The following describes two proteins that form a bound complex.

Interface contacts:
Residue L297 in the second protein is in contact with residue L5 in the first protein (closest heavy-atom distance 3.6 Å).
Residue F258 in the second protein contacts residue Y6 in the first protein (closest heavy-atom distance 3.4 Å).
Residue P299 in the second protein is in contact with residue S4 in the first protein (closest heavy-atom distance 3.2 Å).
Residue V261 in the second protein contacts residue Y6 in the first protein (closest heavy-atom distance 3.9 Å).
Residue R265 in the second protein is in contact with residue S4 in the first protein (closest heavy-atom distance 3.9 Å).
Residue L297 in the second protein contacts residue S4 in the first protein (closest heavy-atom distance 3.7 Å).
Residue R265 in the second protein contacts residue Y6 in the first protein (closest heavy-atom distance 3.5 Å).
Residue P299 in the second protein contacts residue L5 in the first protein (closest heavy-atom distance 4.5 Å).
Residue R262 in the second protein interacts with residue Y6 in the first protein (closest heavy-atom distance 3.2 Å).
Residue R265 in the second protein contacts residue E7 in the first protein (closest heavy-atom distance 3.2 Å).
Residue A296 in the second protein is in contact with residue L5 in the first protein (closest heavy-atom distance 3.2 Å).
Residue L297 in the second protein is in contact with residue Y6 in the first protein (closest heavy-atom distance 3.4 Å).
Residue G298 in the second protein contacts residue Y6 in the first protein (closest heavy-atom distance 4.5 Å).
Residue P301 in the second protein is in contact with residue A1 in the first protein (closest heavy-atom distance 3.9 Å).
Residue G298 in the second protein is in contact with residue S4 in the first protein (closest heavy-atom distance 3.8 Å).
Residue H300 in the second protein is in contact with residue A1 in the first protein (closest heavy-atom distance 4.6 Å).
Residue P299 in the second protein interacts with residue A3 in the first protein (closest heavy-atom distance 4.4 Å).
Residue G298 in the second protein is in contact with residue L5 in the first protein (closest heavy-atom distance 3.3 Å).

Sequence of the second protein:
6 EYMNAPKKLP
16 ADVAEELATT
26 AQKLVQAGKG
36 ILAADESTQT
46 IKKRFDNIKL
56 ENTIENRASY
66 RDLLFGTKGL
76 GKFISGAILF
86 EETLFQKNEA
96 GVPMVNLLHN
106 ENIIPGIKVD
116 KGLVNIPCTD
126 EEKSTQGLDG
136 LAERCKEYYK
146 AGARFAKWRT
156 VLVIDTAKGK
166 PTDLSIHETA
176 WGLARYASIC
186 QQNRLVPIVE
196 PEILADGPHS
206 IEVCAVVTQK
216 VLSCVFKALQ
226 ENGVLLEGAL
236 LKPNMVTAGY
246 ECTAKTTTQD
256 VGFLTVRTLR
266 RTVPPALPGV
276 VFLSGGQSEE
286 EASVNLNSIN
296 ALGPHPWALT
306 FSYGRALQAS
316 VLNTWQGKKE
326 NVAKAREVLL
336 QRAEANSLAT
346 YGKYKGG

Sequence of the first protein:
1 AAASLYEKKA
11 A